Residue-level contacts at the interface:
Residue Y108 in chain A is in contact with residue I20 in chain B (closest heavy-atom distance 4.1 Å).
Residue S143 in chain A contacts residue Y90 in chain B (closest heavy-atom distance 3.7 Å).
Residue Y104 in chain A is in contact with residue V15 in chain B (closest heavy-atom distance 3.0 Å).
Residue R154 in chain A is in contact with residue Q82 in chain B (closest heavy-atom distance 3.3 Å).
Residue Y151 in chain A contacts residue Y90 in chain B (closest heavy-atom distance 4.4 Å).
Residue G135 in chain A contacts residue R2 in chain B (closest heavy-atom distance 3.9 Å).
Residue Y112 in chain A is in contact with residue I20 in chain B (closest heavy-atom distance 4.0 Å).
Residue Y108 in chain A interacts with residue R24 in chain B (closest heavy-atom distance 3.1 Å).
Residue P148 in chain A contacts residue Q105 in chain B (closest heavy-atom distance 4.1 Å).
Residue Y104 in chain A is in contact with residue P19 in chain B (closest heavy-atom distance 3.5 Å).
Residue R145 in chain A interacts with residue Y90 in chain B (closest heavy-atom distance 3.2 Å).
Residue Y151 in chain A is in contact with residue R83 in chain B (closest heavy-atom distance 3.7 Å).
Residue Y151 in chain A contacts residue E91 in chain B (closest heavy-atom distance 2.9 Å).
Residue Y151 in chain A is in contact with residue C87 in chain B (closest heavy-atom distance 4.0 Å).
Residue L161 in chain A contacts residue H39 in chain B (closest heavy-atom distance 4.1 Å).
Residue H127 in chain A is in contact with residue D86 in chain B (closest heavy-atom distance 4.7 Å).
Residue A152 in chain A interacts with residue D86 in chain B (closest heavy-atom distance 3.2 Å).
Residue R145 in chain A is in contact with residue E91 in chain B (closest heavy-atom distance 4.0 Å).
Residue Y112 in chain A interacts with residue E29 in chain B (closest heavy-atom distance 4.8 Å).
Residue K120 in chain A is in contact with residue E75 in chain B (closest heavy-atom distance 3.9 Å).
Residue H127 in chain A contacts residue L89 in chain B (closest heavy-atom distance 3.3 Å).
Residue Y112 in chain A interacts with residue T21 in chain B (closest heavy-atom distance 3.6 Å).
Residue Y104 in chain A contacts residue I20 in chain B (closest heavy-atom distance 3.9 Å).
Residue Y108 in chain A is in contact with residue V28 in chain B (closest heavy-atom distance 4.0 Å).
Residue D144 in chain A interacts with residue Y90 in chain B (closest heavy-atom distance 3.6 Å).
Residue K111 in chain A is in contact with residue T21 in chain B (closest heavy-atom distance 3.0 Å).
Residue A152 in chain A interacts with residue Q82 in chain B (closest heavy-atom distance 3.8 Å).
Residue Y151 in chain A is in contact with residue L102 in chain B (closest heavy-atom distance 3.9 Å).
Residue I103 in chain A contacts residue I16 in chain B (closest heavy-atom distance 4.9 Å).
Residue K120 in chain A contacts residue N78 in chain B (closest heavy-atom distance 4.5 Å).
Residue Y108 in chain A contacts residue F23 in chain B (closest heavy-atom distance 4.2 Å).
Residue S149 in chain A is in contact with residue R83 in chain B (closest heavy-atom distance 4.1 Å).
Residue K111 in chain A contacts residue D17 in chain B (closest heavy-atom distance 2.2 Å).
Residue Y104 in chain A is in contact with residue I16 in chain B (closest heavy-atom distance 4.2 Å).
Residue P134 in chain A is in contact with residue R2 in chain B (closest heavy-atom distance 2.4 Å).
Residue A107 in chain A is in contact with residue I20 in chain B (closest heavy-atom distance 4.0 Å).
Residue P148 in chain A interacts with residue L102 in chain B (closest heavy-atom distance 3.6 Å).
Residue R129 in chain A interacts with residue L89 in chain B (closest heavy-atom distance 4.5 Å).
Residue H127 in chain A contacts residue Y90 in chain B (closest heavy-atom distance 3.7 Å).
Residue R129 in chain A interacts with residue Y90 in chain B (closest heavy-atom distance 3.1 Å).
Residue R124 in chain A contacts residue Q82 in chain B (closest heavy-atom distance 3.7 Å).
Residue A107 in chain A interacts with residue I16 in chain B (closest heavy-atom distance 4.7 Å).
Residue P148 in chain A is in contact with residue R83 in chain B (closest heavy-atom distance 3.6 Å).
Residue Y112 in chain A is in contact with residue R24 in chain B (closest heavy-atom distance 3.6 Å).
Residue S128 in chain A interacts with residue Y90 in chain B (closest heavy-atom distance 4.2 Å).
Residue Y151 in chain A contacts residue D86 in chain B (closest heavy-atom distance 4.2 Å).
Residue A152 in chain A contacts residue R83 in chain B (closest heavy-atom distance 4.0 Å).
Residue I126 in chain A contacts residue D86 in chain B (closest heavy-atom distance 4.0 Å).
Residue I126 in chain A is in contact with residue E85 in chain B (closest heavy-atom distance 4.6 Å).
Residue T118 in chain A is in contact with residue W37 in chain B (closest heavy-atom distance 4.2 Å).
Residue R145 in chain A contacts residue D86 in chain B (closest heavy-atom distance 3.7 Å).
Residue R154 in chain A is in contact with residue I79 in chain B (closest heavy-atom distance 4.6 Å).
Residue I126 in chain A is in contact with residue L89 in chain B (closest heavy-atom distance 3.1 Å).
Residue S143 in chain A interacts with residue E91 in chain B (closest heavy-atom distance 3.2 Å).
Residue V133 in chain A is in contact with residue R2 in chain B (closest heavy-atom distance 3.4 Å).
Residue D136 in chain A contacts residue R2 in chain B (closest heavy-atom distance 3.8 Å).
Residue K111 in chain A is in contact with residue I20 in chain B (closest heavy-atom distance 3.6 Å).
Residue S128 in chain A contacts residue L89 in chain B (closest heavy-atom distance 2.8 Å).
Residue R129 in chain A interacts with residue E91 in chain B (closest heavy-atom distance 3.9 Å).
Residue R129 in chain A is in contact with residue A92 in chain B (closest heavy-atom distance 3.5 Å).

Sequence of chain B:
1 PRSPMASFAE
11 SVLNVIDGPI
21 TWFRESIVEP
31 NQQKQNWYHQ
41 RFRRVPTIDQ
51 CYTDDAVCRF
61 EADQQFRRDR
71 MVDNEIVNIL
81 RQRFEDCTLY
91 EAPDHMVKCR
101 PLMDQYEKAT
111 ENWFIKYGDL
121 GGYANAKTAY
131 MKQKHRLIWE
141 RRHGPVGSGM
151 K

This data describes a binding interaction between two proteins.

Sequence of chain A:
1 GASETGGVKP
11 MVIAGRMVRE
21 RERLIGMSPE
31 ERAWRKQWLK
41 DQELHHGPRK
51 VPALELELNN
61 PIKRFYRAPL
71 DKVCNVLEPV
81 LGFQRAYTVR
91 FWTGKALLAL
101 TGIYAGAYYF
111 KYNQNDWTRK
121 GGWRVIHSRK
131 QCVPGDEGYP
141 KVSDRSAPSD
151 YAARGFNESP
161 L